Residue-level contacts at the interface:
Residue R55 in the second protein contacts residue I11 in the first protein (closest heavy-atom distance 3.8 Å).
Residue R55 in the second protein contacts residue F17 in the first protein (closest heavy-atom distance 4.3 Å).
Residue G51 in the second protein is in contact with residue F17 in the first protein (closest heavy-atom distance 4.3 Å).
Residue I56 in the second protein contacts residue I11 in the first protein (closest heavy-atom distance 3.7 Å).
Residue R16 in the second protein contacts residue L7 in the first protein (closest heavy-atom distance 3.7 Å).
Residue R55 in the second protein is in contact with residue P12 in the first protein (closest heavy-atom distance 3.2 Å).
Residue F38 in the second protein interacts with residue L7 in the first protein (closest heavy-atom distance 3.4 Å).
Residue I22 in the second protein interacts with residue F17 in the first protein (closest heavy-atom distance 3.7 Å).
Residue H57 in the second protein interacts with residue A8 in the first protein (closest heavy-atom distance 4.8 Å).
Residue T52 in the second protein is in contact with residue L19 in the first protein (closest heavy-atom distance 3.7 Å).
Residue G51 in the second protein is in contact with residue Q18 in the first protein (closest heavy-atom distance 3.5 Å).
Residue R55 in the second protein contacts residue D14 in the first protein (closest heavy-atom distance 2.8 Å).
Residue H62 in the second protein interacts with residue L7 in the first protein (closest heavy-atom distance 3.2 Å).
Residue F38 in the second protein is in contact with residue M6 in the first protein (closest heavy-atom distance 3.5 Å).
Residue Y59 in the second protein is in contact with residue Y10 in the first protein (closest heavy-atom distance 3.8 Å).
Residue Y45 in the second protein is in contact with residue I11 in the first protein (closest heavy-atom distance 4.5 Å).
Residue H57 in the second protein contacts residue P12 in the first protein (closest heavy-atom distance 3.4 Å).
Residue H57 in the second protein is in contact with residue Y10 in the first protein (closest heavy-atom distance 2.9 Å).
Residue R26 in the second protein interacts with residue L19 in the first protein (closest heavy-atom distance 3.8 Å).
Residue Y45 in the second protein is in contact with residue Y10 in the first protein (closest heavy-atom distance 4.5 Å).
Residue G53 in the second protein is in contact with residue Q18 in the first protein (closest heavy-atom distance 5.0 Å).
Residue T52 in the second protein contacts residue D16 in the first protein (closest heavy-atom distance 4.9 Å).
Residue W35 in the second protein interacts with residue L7 in the first protein (closest heavy-atom distance 4.8 Å).
Residue G53 in the second protein interacts with residue F17 in the first protein (closest heavy-atom distance 2.8 Å).
Residue R54 in the second protein interacts with residue F17 in the first protein (closest heavy-atom distance 3.9 Å).
Residue W35 in the second protein is in contact with residue A8 in the first protein (closest heavy-atom distance 3.6 Å).
Residue Y45 in the second protein contacts residue A8 in the first protein (closest heavy-atom distance 4.1 Å).
Residue N14 in the second protein interacts with residue M6 in the first protein (closest heavy-atom distance 3.2 Å).
Residue F38 in the second protein is in contact with residue A8 in the first protein (closest heavy-atom distance 4.6 Å).
Residue P49 in the second protein contacts residue D16 in the first protein (closest heavy-atom distance 4.8 Å).
Residue C24 in the second protein interacts with residue L19 in the first protein (closest heavy-atom distance 3.9 Å).
Residue H62 in the second protein contacts residue A8 in the first protein (closest heavy-atom distance 4.5 Å).
Residue Y59 in the second protein contacts residue L7 in the first protein (closest heavy-atom distance 3.5 Å).
Residue I56 in the second protein is in contact with residue Y10 in the first protein (closest heavy-atom distance 4.0 Å).
Residue T52 in the second protein contacts residue F17 in the first protein (closest heavy-atom distance 3.4 Å).
Residue G53 in the second protein is in contact with residue D16 in the first protein (closest heavy-atom distance 3.5 Å).
Residue R54 in the second protein interacts with residue D16 in the first protein (closest heavy-atom distance 2.8 Å).
Residue G53 in the second protein interacts with residue L19 in the first protein (closest heavy-atom distance 4.1 Å).
Residue N14 in the second protein contacts residue L7 in the first protein (closest heavy-atom distance 3.1 Å).
Residue I56 in the second protein interacts with residue P12 in the first protein (closest heavy-atom distance 4.3 Å).
Residue P46 in the second protein is in contact with residue I11 in the first protein (closest heavy-atom distance 3.7 Å).
Residue T52 in the second protein is in contact with residue Q18 in the first protein (closest heavy-atom distance 3.9 Å).
Residue R54 in the second protein is in contact with residue I11 in the first protein (closest heavy-atom distance 4.1 Å).
Residue N25 in the second protein contacts residue L19 in the first protein (closest heavy-atom distance 3.0 Å).
Residue Y59 in the second protein contacts residue A8 in the first protein (closest heavy-atom distance 3.3 Å).
Residue H57 in the second protein contacts residue I11 in the first protein (closest heavy-atom distance 4.8 Å).
Residue G51 in the second protein is in contact with residue L19 in the first protein (closest heavy-atom distance 2.7 Å).

These two protein chains interact to form a complex.

Sequence of the second protein:
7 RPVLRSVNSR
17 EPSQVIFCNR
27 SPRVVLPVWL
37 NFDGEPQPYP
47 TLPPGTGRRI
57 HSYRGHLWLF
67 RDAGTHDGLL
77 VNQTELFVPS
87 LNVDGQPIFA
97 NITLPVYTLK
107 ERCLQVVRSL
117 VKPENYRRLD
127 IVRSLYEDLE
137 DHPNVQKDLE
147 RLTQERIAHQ

Sequence of the first protein:
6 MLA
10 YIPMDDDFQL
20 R